Sequence of protein 1:
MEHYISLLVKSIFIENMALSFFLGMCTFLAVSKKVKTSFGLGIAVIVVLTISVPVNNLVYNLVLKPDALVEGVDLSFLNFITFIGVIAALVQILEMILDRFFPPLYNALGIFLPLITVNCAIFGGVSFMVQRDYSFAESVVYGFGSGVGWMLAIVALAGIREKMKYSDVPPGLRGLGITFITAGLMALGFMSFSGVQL

The following describes two proteins that form a bound complex.

Residue-level contacts at the interface:
Residue A184 in protein 2 contacts residue F22 in protein 1 (closest heavy-atom distance 3.3 Å).
Residue F188 in protein 2 is in contact with residue G184 in protein 1 (closest heavy-atom distance 3.6 Å).
Residue A80 in protein 2 is in contact with residue I81 in protein 1 (closest heavy-atom distance 3.7 Å).
Residue F188 in protein 2 interacts with residue F180 in protein 1 (closest heavy-atom distance 3.3 Å).
Residue N111 in protein 2 contacts residue C120 in protein 1 (closest heavy-atom distance 3.9 Å).
Residue A77 in protein 2 contacts residue I81 in protein 1 (closest heavy-atom distance 3.6 Å).
Residue C29 in protein 2 interacts with residue F22 in protein 1 (closest heavy-atom distance 3.1 Å).
Residue L183 in protein 2 is in contact with residue M191 in protein 1 (closest heavy-atom distance 3.7 Å).
Residue A22 in protein 2 interacts with residue L176 in protein 1 (closest heavy-atom distance 3.3 Å).
Residue R199 in protein 2 interacts with residue L176 in protein 1 (closest heavy-atom distance 3.9 Å).
Residue M76 in protein 2 is in contact with residue I84 in protein 1 (closest heavy-atom distance 3.7 Å).
Residue L107 in protein 2 interacts with residue G124 in protein 1 (closest heavy-atom distance 3.9 Å).
Residue A208 in protein 2 interacts with residue R174 in protein 1 (closest heavy-atom distance 3.4 Å).
Residue V25 in protein 2 is in contact with residue C26 in protein 1 (closest heavy-atom distance 3.2 Å).
Residue V103 in protein 2 is in contact with residue F128 in protein 1 (closest heavy-atom distance 3.8 Å).
Residue G27 in protein 2 interacts with residue C26 in protein 1 (closest heavy-atom distance 3.1 Å).
Residue C29 in protein 2 contacts residue M25 in protein 1 (closest heavy-atom distance 3.3 Å).
Residue T110 in protein 2 interacts with residue F123 in protein 1 (closest heavy-atom distance 3.6 Å).
Residue E207 in protein 2 is in contact with residue R174 in protein 1 (closest heavy-atom distance 2.7 Å).
Residue I72 in protein 2 contacts residue Q92 in protein 1 (closest heavy-atom distance 3.7 Å).
Residue T110 in protein 2 is in contact with residue I84 in protein 1 (closest heavy-atom distance 3.7 Å).
Residue E207 in protein 2 is in contact with residue G175 in protein 1 (closest heavy-atom distance 3.3 Å).
Residue I84 in protein 2 interacts with residue F77 in protein 1 (closest heavy-atom distance 3.2 Å).
Residue V28 in protein 2 is in contact with residue M25 in protein 1 (closest heavy-atom distance 3.8 Å).
Residue I195 in protein 2 is in contact with residue L176 in protein 1 (closest heavy-atom distance 3.9 Å).
Residue I109 in protein 2 contacts residue F80 in protein 1 (closest heavy-atom distance 3.5 Å).
Residue F188 in protein 2 is in contact with residue A183 in protein 1 (closest heavy-atom distance 3.6 Å).
Residue F104 in protein 2 is in contact with residue F21 in protein 1 (closest heavy-atom distance 3.9 Å).
Residue P185 in protein 2 contacts residue L188 in protein 1 (closest heavy-atom distance 3.8 Å).
Residue G192 in protein 2 contacts residue L173 in protein 1 (closest heavy-atom distance 3.4 Å).
Residue R199 in protein 2 contacts residue R174 in protein 1 (closest heavy-atom distance 3.4 Å).
Residue K209 in protein 2 contacts residue R174 in protein 1 (closest heavy-atom distance 3.7 Å).
Residue I195 in protein 2 contacts residue F180 in protein 1 (closest heavy-atom distance 3.8 Å).
Residue I84 in protein 2 interacts with residue F80 in protein 1 (closest heavy-atom distance 3.6 Å).
Residue T110 in protein 2 is in contact with residue C120 in protein 1 (closest heavy-atom distance 3.0 Å).
Residue D87 in protein 2 contacts residue F80 in protein 1 (closest heavy-atom distance 3.3 Å).
Residue L23 in protein 2 is in contact with residue L176 in protein 1 (closest heavy-atom distance 3.9 Å).
Residue F189 in protein 2 contacts residue I181 in protein 1 (closest heavy-atom distance 3.6 Å).
Residue F189 in protein 2 interacts with residue L185 in protein 1 (closest heavy-atom distance 3.8 Å).
Residue L32 in protein 2 contacts residue M25 in protein 1 (closest heavy-atom distance 3.6 Å).
Residue P185 in protein 2 is in contact with residue G184 in protein 1 (closest heavy-atom distance 3.3 Å).
Residue L107 in protein 2 is in contact with residue F123 in protein 1 (closest heavy-atom distance 3.6 Å).
Residue R199 in protein 2 interacts with residue G172 in protein 1 (closest heavy-atom distance 3.6 Å).
Residue V206 in protein 2 is in contact with residue R174 in protein 1 (closest heavy-atom distance 3.7 Å).
Residue V28 in protein 2 contacts residue F180 in protein 1 (closest heavy-atom distance 3.9 Å).
Residue W196 in protein 2 interacts with residue L173 in protein 1 (closest heavy-atom distance 3.6 Å).
Residue C29 in protein 2 contacts residue G24 in protein 1 (closest heavy-atom distance 3.4 Å).
Residue T110 in protein 2 contacts residue V118 in protein 1 (closest heavy-atom distance 3.8 Å).
Residue M76 in protein 2 is in contact with residue V118 in protein 1 (closest heavy-atom distance 3.9 Å).
Residue L107 in protein 2 is in contact with residue L23 in protein 1 (closest heavy-atom distance 3.7 Å).
Residue S102 in protein 2 interacts with residue Q131 in protein 1 (closest heavy-atom distance 3.8 Å).
Residue G106 in protein 2 is in contact with residue F123 in protein 1 (closest heavy-atom distance 3.5 Å).
Residue W196 in protein 2 contacts residue P170 in protein 1 (closest heavy-atom distance 3.9 Å).
Residue F188 in protein 2 interacts with residue M25 in protein 1 (closest heavy-atom distance 3.7 Å).
Residue F188 in protein 2 is in contact with residue F22 in protein 1 (closest heavy-atom distance 3.3 Å).
Residue V28 in protein 2 interacts with residue C26 in protein 1 (closest heavy-atom distance 3.6 Å).
Residue L26 in protein 2 interacts with residue C26 in protein 1 (closest heavy-atom distance 3.7 Å).
Residue G106 in protein 2 contacts residue F80 in protein 1 (closest heavy-atom distance 3.6 Å).
Residue W196 in protein 2 is in contact with residue G172 in protein 1 (closest heavy-atom distance 3.8 Å).
Residue V206 in protein 2 is in contact with residue P171 in protein 1 (closest heavy-atom distance 3.2 Å).

Sequence of protein 2:
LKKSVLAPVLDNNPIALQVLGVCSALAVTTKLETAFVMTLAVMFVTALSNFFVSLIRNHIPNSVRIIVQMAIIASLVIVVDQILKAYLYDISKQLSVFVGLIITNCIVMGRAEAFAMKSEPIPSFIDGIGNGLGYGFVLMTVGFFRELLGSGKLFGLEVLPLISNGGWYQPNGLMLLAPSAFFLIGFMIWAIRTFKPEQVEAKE